Interface contacts:
Residue W37 in chain B is in contact with residue E17 in chain A (closest heavy-atom distance 4.1 Å).
Residue E74 in chain B interacts with residue L8 in chain A (closest heavy-atom distance 3.2 Å).
Residue L77 in chain B is in contact with residue L8 in chain A (closest heavy-atom distance 4.0 Å).
Residue H38 in chain B is in contact with residue L16 in chain A (closest heavy-atom distance 3.7 Å).
Residue L78 in chain B interacts with residue L8 in chain A (closest heavy-atom distance 3.7 Å).
Residue F36 in chain B is in contact with residue L16 in chain A (closest heavy-atom distance 3.5 Å).
Residue W37 in chain B contacts residue L16 in chain A (closest heavy-atom distance 4.4 Å).

Sequence of chain B:
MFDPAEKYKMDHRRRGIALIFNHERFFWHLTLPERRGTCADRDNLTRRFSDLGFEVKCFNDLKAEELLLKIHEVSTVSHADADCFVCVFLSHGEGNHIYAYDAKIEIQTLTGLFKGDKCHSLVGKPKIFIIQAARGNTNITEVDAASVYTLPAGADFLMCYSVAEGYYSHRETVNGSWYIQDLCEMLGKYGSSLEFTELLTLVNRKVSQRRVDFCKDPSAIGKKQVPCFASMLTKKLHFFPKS

Sequence of chain A:
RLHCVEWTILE

These two protein chains interact to form a complex.